The following describes two proteins that form a bound complex.

Interface contacts:
Residue K47 in protein 2 is in contact with residue W25 in protein 1 (closest heavy-atom distance 3.8 Å).
Residue K49 in protein 2 contacts residue W25 in protein 1 (closest heavy-atom distance 3.5 Å).
Residue E18 in protein 2 is in contact with residue V22 in protein 1 (closest heavy-atom distance 2.8 Å).
Residue I22 in protein 2 is in contact with residue F23 in protein 1 (closest heavy-atom distance 4.5 Å).
Residue R25 in protein 2 interacts with residue F23 in protein 1 (closest heavy-atom distance 4.0 Å).
Residue L56 in protein 2 interacts with residue A34 in protein 1 (closest heavy-atom distance 4.0 Å).
Residue K14 in protein 2 contacts residue Q13 in protein 1 (closest heavy-atom distance 3.8 Å).
Residue F6 in protein 2 contacts residue L18 in protein 1 (closest heavy-atom distance 2.8 Å).
Residue E9 in protein 2 interacts with residue L18 in protein 1 (closest heavy-atom distance 2.4 Å).
Residue L51 in protein 2 contacts residue I33 in protein 1 (closest heavy-atom distance 3.2 Å).
Residue T5 in protein 2 interacts with residue E16 in protein 1 (closest heavy-atom distance 3.5 Å).
Residue E9 in protein 2 is in contact with residue G19 in protein 1 (closest heavy-atom distance 3.6 Å).
Residue R25 in protein 2 is in contact with residue D28 in protein 1 (closest heavy-atom distance 4.0 Å).
Residue V64 in protein 2 contacts residue A34 in protein 1 (closest heavy-atom distance 3.1 Å).
Residue R21 in protein 2 is in contact with residue D21 in protein 1 (closest heavy-atom distance 3.3 Å).
Residue F6 in protein 2 is in contact with residue R17 in protein 1 (closest heavy-atom distance 4.0 Å).
Residue L51 in protein 2 interacts with residue A34 in protein 1 (closest heavy-atom distance 4.4 Å).
Residue F26 in protein 2 interacts with residue D28 in protein 1 (closest heavy-atom distance 4.4 Å).
Residue L51 in protein 2 is in contact with residue F23 in protein 1 (closest heavy-atom distance 4.2 Å).
Residue E9 in protein 2 contacts residue R17 in protein 1 (closest heavy-atom distance 3.3 Å).
Residue E18 in protein 2 contacts residue F23 in protein 1 (closest heavy-atom distance 3.7 Å).
Residue F61 in protein 2 interacts with residue I33 in protein 1 (closest heavy-atom distance 5.0 Å).
Residue K47 in protein 2 is in contact with residue I33 in protein 1 (closest heavy-atom distance 4.7 Å).
Residue K47 in protein 2 is in contact with residue R17 in protein 1 (closest heavy-atom distance 3.2 Å).
Residue V64 in protein 2 is in contact with residue D31 in protein 1 (closest heavy-atom distance 4.7 Å).
Residue F6 in protein 2 interacts with residue F23 in protein 1 (closest heavy-atom distance 4.0 Å).
Residue F6 in protein 2 interacts with residue W25 in protein 1 (closest heavy-atom distance 3.3 Å).
Residue R25 in protein 2 interacts with residue D21 in protein 1 (closest heavy-atom distance 4.5 Å).
Residue V52 in protein 2 contacts residue I33 in protein 1 (closest heavy-atom distance 3.2 Å).
Residue F6 in protein 2 contacts residue V22 in protein 1 (closest heavy-atom distance 3.9 Å).
Residue K49 in protein 2 contacts residue F23 in protein 1 (closest heavy-atom distance 3.4 Å).
Residue Y10 in protein 2 is in contact with residue V15 in protein 1 (closest heavy-atom distance 5.0 Å).
Residue P11 in protein 2 is in contact with residue Q13 in protein 1 (closest heavy-atom distance 4.6 Å).
Residue Y50 in protein 2 interacts with residue E32 in protein 1 (closest heavy-atom distance 4.8 Å).
Residue R29 in protein 2 is in contact with residue E29 in protein 1 (closest heavy-atom distance 3.0 Å).
Residue P11 in protein 2 is in contact with residue P2 in protein 1 (closest heavy-atom distance 4.1 Å).
Residue L51 in protein 2 contacts residue D28 in protein 1 (closest heavy-atom distance 3.0 Å).
Residue R68 in protein 2 interacts with residue E32 in protein 1 (closest heavy-atom distance 2.8 Å).
Residue V52 in protein 2 contacts residue A34 in protein 1 (closest heavy-atom distance 4.1 Å).
Residue V64 in protein 2 is in contact with residue I33 in protein 1 (closest heavy-atom distance 3.2 Å).
Residue R21 in protein 2 contacts residue V22 in protein 1 (closest heavy-atom distance 4.2 Å).
Residue Y10 in protein 2 interacts with residue V22 in protein 1 (closest heavy-atom distance 3.7 Å).
Residue Y50 in protein 2 is in contact with residue I33 in protein 1 (closest heavy-atom distance 4.0 Å).
Residue P53 in protein 2 interacts with residue A34 in protein 1 (closest heavy-atom distance 3.5 Å).
Residue K49 in protein 2 is in contact with residue I33 in protein 1 (closest heavy-atom distance 3.4 Å).
Residue Y63 in protein 2 is in contact with residue A34 in protein 1 (closest heavy-atom distance 4.4 Å).
Residue E9 in protein 2 is in contact with residue V15 in protein 1 (closest heavy-atom distance 3.1 Å).
Residue E9 in protein 2 interacts with residue E16 in protein 1 (closest heavy-atom distance 3.1 Å).
Residue E9 in protein 2 contacts residue E14 in protein 1 (closest heavy-atom distance 3.9 Å).
Residue T5 in protein 2 interacts with residue R17 in protein 1 (closest heavy-atom distance 3.4 Å).
Residue K49 in protein 2 is in contact with residue D28 in protein 1 (closest heavy-atom distance 4.9 Å).
Residue E18 in protein 2 interacts with residue D21 in protein 1 (closest heavy-atom distance 4.0 Å).
Residue Y10 in protein 2 interacts with residue L18 in protein 1 (closest heavy-atom distance 3.7 Å).
Residue S8 in protein 2 interacts with residue E16 in protein 1 (closest heavy-atom distance 4.6 Å).
Residue V64 in protein 2 is in contact with residue E32 in protein 1 (closest heavy-atom distance 2.9 Å).
Residue F26 in protein 2 interacts with residue E29 in protein 1 (closest heavy-atom distance 4.8 Å).
Residue D46 in protein 2 interacts with residue R17 in protein 1 (closest heavy-atom distance 3.6 Å).

Sequence of protein 1:
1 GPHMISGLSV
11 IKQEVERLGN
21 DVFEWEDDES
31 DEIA

Sequence of protein 2:
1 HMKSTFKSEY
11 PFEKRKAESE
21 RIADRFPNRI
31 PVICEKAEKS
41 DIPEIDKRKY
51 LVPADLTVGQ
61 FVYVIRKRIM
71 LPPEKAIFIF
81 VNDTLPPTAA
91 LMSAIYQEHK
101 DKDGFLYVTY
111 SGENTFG